The following describes two proteins that form a bound complex.

Interface contacts:
Residue Y303 in chain B interacts with residue G330 in chain A (closest heavy-atom distance 3.4 Å).
Residue D142 in chain B interacts with residue T357 in chain A (closest heavy-atom distance 3.0 Å).
Residue F321 in chain B contacts residue K327 in chain A (closest heavy-atom distance 3.2 Å).
Residue N319 in chain B contacts residue T323 in chain A (closest heavy-atom distance 3.2 Å).
Residue K214 in chain B interacts with residue D185 in chain A (closest heavy-atom distance 3.5 Å).
Residue F321 in chain B is in contact with residue F320 in chain A (closest heavy-atom distance 3.3 Å).
Residue N315 in chain B is in contact with residue N315 in chain A (closest heavy-atom distance 2.5 Å).
Residue N319 in chain B is in contact with residue T318 in chain A (closest heavy-atom distance 3.6 Å).
Residue P146 in chain B interacts with residue R164 in chain A (closest heavy-atom distance 3.5 Å).
Residue S220 in chain B interacts with residue T205 in chain A (closest heavy-atom distance 3.5 Å).
Residue K249 in chain B is in contact with residue D187 in chain A (closest heavy-atom distance 3.6 Å).
Residue E156 in chain B is in contact with residue D346 in chain A (closest heavy-atom distance 4.0 Å).
Residue A238 in chain B interacts with residue S181 in chain A (closest heavy-atom distance 3.5 Å).
Residue L144 in chain B contacts residue E236 in chain A (closest heavy-atom distance 3.9 Å).
Residue K214 in chain B contacts residue L184 in chain A (closest heavy-atom distance 3.8 Å).
Residue G242 in chain B is in contact with residue Y182 in chain A (closest heavy-atom distance 3.8 Å).
Residue S155 in chain B is in contact with residue N348 in chain A (closest heavy-atom distance 3.2 Å).
Residue K151 in chain B is in contact with residue I172 in chain A (closest heavy-atom distance 3.8 Å).
Residue F158 in chain B interacts with residue Y349 in chain A (closest heavy-atom distance 3.1 Å).
Residue F216 in chain B is in contact with residue Y182 in chain A (closest heavy-atom distance 3.5 Å).
Residue D337 in chain B interacts with residue R294 in chain A (closest heavy-atom distance 3.4 Å).
Residue S139 in chain B is in contact with residue T357 in chain A (closest heavy-atom distance 2.9 Å).
Residue L149 in chain B interacts with residue L169 in chain A (closest heavy-atom distance 3.9 Å).
Residue T317 in chain B is in contact with residue T318 in chain A (closest heavy-atom distance 3.5 Å).
Residue V154 in chain B interacts with residue R168 in chain A (closest heavy-atom distance 3.5 Å).
Residue S150 in chain B is in contact with residue L169 in chain A (closest heavy-atom distance 2.8 Å).
Residue E156 in chain B interacts with residue N296 in chain A (closest heavy-atom distance 2.6 Å).
Residue T317 in chain B interacts with residue T317 in chain A (closest heavy-atom distance 3.4 Å).
Residue L129 in chain B is in contact with residue D362 in chain A (closest heavy-atom distance 4.0 Å).
Residue S241 in chain B is in contact with residue Y182 in chain A (closest heavy-atom distance 3.8 Å).
Residue L149 in chain B interacts with residue N171 in chain A (closest heavy-atom distance 4.0 Å).
Residue T222 in chain B is in contact with residue T205 in chain A (closest heavy-atom distance 3.5 Å).
Residue S314 in chain B interacts with residue T318 in chain A (closest heavy-atom distance 3.6 Å).
Residue T148 in chain B interacts with residue L169 in chain A (closest heavy-atom distance 3.7 Å).
Residue L145 in chain B contacts residue T357 in chain A (closest heavy-atom distance 4.0 Å).
Residue F158 in chain B contacts residue S181 in chain A (closest heavy-atom distance 3.6 Å).
Residue G141 in chain B is in contact with residue Y359 in chain A (closest heavy-atom distance 4.0 Å).
Residue F158 in chain B is in contact with residue N348 in chain A (closest heavy-atom distance 3.7 Å).
Residue Y303 in chain B contacts residue K327 in chain A (closest heavy-atom distance 2.2 Å).
Residue A238 in chain B interacts with residue Y182 in chain A (closest heavy-atom distance 3.4 Å).
Residue V223 in chain B contacts residue E176 in chain A (closest heavy-atom distance 4.0 Å).
Residue G141 in chain B is in contact with residue T357 in chain A (closest heavy-atom distance 3.3 Å).
Residue F216 in chain B interacts with residue T183 in chain A (closest heavy-atom distance 3.2 Å).
Residue A217 in chain B interacts with residue S181 in chain A (closest heavy-atom distance 3.7 Å).
Residue I153 in chain B is in contact with residue R168 in chain A (closest heavy-atom distance 3.4 Å).
Residue L149 in chain B interacts with residue T170 in chain A (closest heavy-atom distance 3.5 Å).
Residue K246 in chain B is in contact with residue D185 in chain A (closest heavy-atom distance 3.5 Å).
Residue V223 in chain B is in contact with residue T205 in chain A (closest heavy-atom distance 3.9 Å).
Residue L144 in chain B interacts with residue Q240 in chain A (closest heavy-atom distance 3.4 Å).
Residue S227 in chain B is in contact with residue G174 in chain A (closest heavy-atom distance 3.0 Å).
Residue E156 in chain B interacts with residue N348 in chain A (closest heavy-atom distance 3.4 Å).
Residue W234 in chain B is in contact with residue P178 in chain A (closest heavy-atom distance 3.4 Å).
Residue L145 in chain B contacts residue L243 in chain A (closest heavy-atom distance 3.8 Å).
Residue A245 in chain B is in contact with residue Y182 in chain A (closest heavy-atom distance 4.0 Å).
Residue L144 in chain B contacts residue L374 in chain A (closest heavy-atom distance 3.6 Å).
Residue A159 in chain B contacts residue Y182 in chain A (closest heavy-atom distance 3.9 Å).
Residue N319 in chain B is in contact with residue F320 in chain A (closest heavy-atom distance 3.3 Å).
Residue G316 in chain B contacts residue T317 in chain A (closest heavy-atom distance 3.7 Å).
Residue S220 in chain B is in contact with residue D204 in chain A (closest heavy-atom distance 4.0 Å).
Residue S311 in chain B is in contact with residue N315 in chain A (closest heavy-atom distance 3.5 Å).

Sequence of chain B:
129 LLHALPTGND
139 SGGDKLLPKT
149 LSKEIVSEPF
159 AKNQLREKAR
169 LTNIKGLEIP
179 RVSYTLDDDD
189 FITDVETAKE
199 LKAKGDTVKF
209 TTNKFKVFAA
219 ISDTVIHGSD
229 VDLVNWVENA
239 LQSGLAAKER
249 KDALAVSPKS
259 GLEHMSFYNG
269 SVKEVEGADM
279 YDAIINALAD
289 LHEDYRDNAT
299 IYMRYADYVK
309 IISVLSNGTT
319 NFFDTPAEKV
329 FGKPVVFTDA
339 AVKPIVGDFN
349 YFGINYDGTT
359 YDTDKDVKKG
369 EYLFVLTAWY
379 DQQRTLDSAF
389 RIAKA

Sequence of chain A:
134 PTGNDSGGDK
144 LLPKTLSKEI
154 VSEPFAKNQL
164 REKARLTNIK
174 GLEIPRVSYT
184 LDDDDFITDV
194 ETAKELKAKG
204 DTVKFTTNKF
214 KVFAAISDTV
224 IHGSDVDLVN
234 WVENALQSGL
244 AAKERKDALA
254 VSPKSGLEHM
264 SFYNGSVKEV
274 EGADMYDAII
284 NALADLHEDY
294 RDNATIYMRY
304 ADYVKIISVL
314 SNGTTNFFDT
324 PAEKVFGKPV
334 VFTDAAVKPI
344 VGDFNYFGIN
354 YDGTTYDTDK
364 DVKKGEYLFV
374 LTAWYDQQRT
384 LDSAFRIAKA